Sequence of chain B:
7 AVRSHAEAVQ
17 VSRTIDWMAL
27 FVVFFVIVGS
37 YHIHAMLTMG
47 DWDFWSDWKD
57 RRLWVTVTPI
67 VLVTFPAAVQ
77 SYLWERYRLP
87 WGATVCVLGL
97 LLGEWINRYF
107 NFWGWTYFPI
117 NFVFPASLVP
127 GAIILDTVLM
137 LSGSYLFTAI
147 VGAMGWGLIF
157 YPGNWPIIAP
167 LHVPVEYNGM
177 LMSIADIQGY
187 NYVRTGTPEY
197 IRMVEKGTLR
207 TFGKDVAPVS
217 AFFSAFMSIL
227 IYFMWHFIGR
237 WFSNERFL

Sequence of chain A:
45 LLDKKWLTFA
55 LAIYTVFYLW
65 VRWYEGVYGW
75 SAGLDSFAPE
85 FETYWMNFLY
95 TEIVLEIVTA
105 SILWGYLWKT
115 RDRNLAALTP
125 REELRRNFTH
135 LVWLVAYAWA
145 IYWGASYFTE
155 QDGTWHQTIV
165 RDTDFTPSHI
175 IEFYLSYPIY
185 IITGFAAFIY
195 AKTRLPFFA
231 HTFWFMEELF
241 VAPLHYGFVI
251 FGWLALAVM

Interface contacts:
Residue N103 in chain B interacts with residue E154 in chain A (closest heavy-atom distance 3.2 Å).
Residue R104 in chain B contacts residue E154 in chain A (closest heavy-atom distance 2.4 Å).
Residue K202 in chain B interacts with residue Y181 in chain A (closest heavy-atom distance 3.3 Å).
Residue E100 in chain B contacts residue E154 in chain A (closest heavy-atom distance 3.4 Å).
Residue T112 in chain B contacts residue T162 in chain A (closest heavy-atom distance 3.2 Å).
Residue F218 in chain B interacts with residue F248 in chain A (closest heavy-atom distance 3.3 Å).
Residue K210 in chain B contacts residue Y141 in chain A (closest heavy-atom distance 3.0 Å).
Residue V8 in chain B is in contact with residue R125 in chain A (closest heavy-atom distance 3.1 Å).
Residue V212 in chain B is in contact with residue F251 in chain A (closest heavy-atom distance 3.0 Å).
Residue R206 in chain B is in contact with residue G188 in chain A (closest heavy-atom distance 3.2 Å).
Residue R198 in chain B contacts residue D156 in chain A (closest heavy-atom distance 3.4 Å).
Residue V32 in chain B interacts with residue A142 in chain A (closest heavy-atom distance 3.5 Å).
Residue G99 in chain B is in contact with residue S150 in chain A (closest heavy-atom distance 3.3 Å).
Residue R206 in chain B is in contact with residue I185 in chain A (closest heavy-atom distance 3.4 Å).
Residue N107 in chain B interacts with residue Q155 in chain A (closest heavy-atom distance 2.8 Å).
Residue F106 in chain B contacts residue R66 in chain A (closest heavy-atom distance 3.1 Å).
Residue A14 in chain B contacts residue M236 in chain A (closest heavy-atom distance 3.1 Å).
Residue M42 in chain B interacts with residue E154 in chain A (closest heavy-atom distance 3.2 Å).
Residue G192 in chain B interacts with residue Q161 in chain A (closest heavy-atom distance 3.3 Å).
Residue W111 in chain B interacts with residue W74 in chain A (closest heavy-atom distance 2.8 Å).
Residue F108 in chain B contacts residue T158 in chain A (closest heavy-atom distance 3.5 Å).
Residue V215 in chain B is in contact with residue K196 in chain A (closest heavy-atom distance 3.5 Å).
Residue R206 in chain B is in contact with residue Y141 in chain A (closest heavy-atom distance 2.6 Å).
Residue V28 in chain B interacts with residue L138 in chain A (closest heavy-atom distance 3.5 Å).
Residue E195 in chain B contacts residue R165 in chain A (closest heavy-atom distance 3.5 Å).
Residue Y78 in chain B interacts with residue W253 in chain A (closest heavy-atom distance 2.9 Å).
Residue K210 in chain B interacts with residue L254 in chain A (closest heavy-atom distance 3.4 Å).
Residue R206 in chain B is in contact with residue F189 in chain A (closest heavy-atom distance 3.3 Å).
Residue N103 in chain B interacts with residue Y151 in chain A (closest heavy-atom distance 3.3 Å).
Residue V32 in chain B interacts with residue V258 in chain A (closest heavy-atom distance 3.4 Å).
Residue S18 in chain B interacts with residue M236 in chain A (closest heavy-atom distance 3.2 Å).
Residue W111 in chain B contacts residue R66 in chain A (closest heavy-atom distance 3.2 Å).
Residue E13 in chain B is in contact with residue R125 in chain A (closest heavy-atom distance 3.1 Å).
Residue I39 in chain B contacts residue A149 in chain A (closest heavy-atom distance 3.5 Å).
Residue G35 in chain B interacts with residue A149 in chain A (closest heavy-atom distance 3.2 Å).
Residue W111 in chain B interacts with residue W159 in chain A (closest heavy-atom distance 3.1 Å).
Residue T207 in chain B interacts with residue M259 in chain A (closest heavy-atom distance 3.4 Å).
Residue H11 in chain B contacts residue E237 in chain A (closest heavy-atom distance 2.4 Å).
Residue T191 in chain B is in contact with residue Q161 in chain A (closest heavy-atom distance 2.6 Å).
Residue R206 in chain B contacts residue Y184 in chain A (closest heavy-atom distance 2.9 Å).
Residue F50 in chain B contacts residue E154 in chain A (closest heavy-atom distance 3.4 Å).
Residue S224 in chain B is in contact with residue L256 in chain A (closest heavy-atom distance 3.3 Å).
Residue N107 in chain B contacts residue Y151 in chain A (closest heavy-atom distance 3.3 Å).
Residue V32 in chain B interacts with residue L254 in chain A (closest heavy-atom distance 3.2 Å).
Residue A221 in chain B contacts residue W253 in chain A (closest heavy-atom distance 2.7 Å).
Residue E195 in chain B is in contact with residue H160 in chain A (closest heavy-atom distance 2.8 Å).
Residue F222 in chain B interacts with residue L256 in chain A (closest heavy-atom distance 3.1 Å).
Residue N103 in chain B contacts residue Q155 in chain A (closest heavy-atom distance 3.1 Å).
Residue K202 in chain B is in contact with residue Y184 in chain A (closest heavy-atom distance 3.4 Å).
Residue R9 in chain B interacts with residue R125 in chain A (closest heavy-atom distance 3.0 Å).
Residue H38 in chain B is in contact with residue S150 in chain A (closest heavy-atom distance 3.0 Å).
Residue A213 in chain B is in contact with residue F251 in chain A (closest heavy-atom distance 3.4 Å).
Residue V75 in chain B contacts residue W253 in chain A (closest heavy-atom distance 3.3 Å).
Residue Y78 in chain B contacts residue V249 in chain A (closest heavy-atom distance 2.4 Å).
Residue H11 in chain B interacts with residue W234 in chain A (closest heavy-atom distance 3.4 Å).
Residue H38 in chain B is in contact with residue E154 in chain A (closest heavy-atom distance 2.4 Å).
Residue Y83 in chain B contacts residue Y246 in chain A (closest heavy-atom distance 3.0 Å).
Residue W111 in chain B interacts with residue E69 in chain A (closest heavy-atom distance 3.3 Å).
Residue P194 in chain B is in contact with residue H160 in chain A (closest heavy-atom distance 3.5 Å).
Residue A7 in chain B is in contact with residue P124 in chain A (closest heavy-atom distance 3.4 Å).

The following describes two proteins that form a bound complex.